Interface contacts:
Residue S135 in protein 2 is in contact with residue Q305 in protein 1 (closest heavy-atom distance 3.1 Å).
Residue A112 in protein 2 contacts residue P269 in protein 1 (closest heavy-atom distance 3.8 Å).
Residue H144 in protein 2 is in contact with residue S310 in protein 1 (closest heavy-atom distance 3.3 Å).
Residue F191 in protein 2 contacts residue H306 in protein 1 (closest heavy-atom distance 3.7 Å).
Residue R192 in protein 2 is in contact with residue E299 in protein 1 (closest heavy-atom distance 3.5 Å).
Residue H144 in protein 2 contacts residue E314 in protein 1 (closest heavy-atom distance 2.6 Å).
Residue L340 in protein 2 contacts residue V340 in protein 1 (closest heavy-atom distance 3.2 Å).
Residue Q343 in protein 2 is in contact with residue G342 in protein 1 (closest heavy-atom distance 3.0 Å).
Residue R124 in protein 2 interacts with residue A354 in protein 1 (closest heavy-atom distance 3.6 Å).
Residue M230 in protein 2 interacts with residue L261 in protein 1 (closest heavy-atom distance 3.6 Å).
Residue S344 in protein 2 interacts with residue I346 in protein 1 (closest heavy-atom distance 3.2 Å).
Residue A141 in protein 2 is in contact with residue Y341 in protein 1 (closest heavy-atom distance 3.1 Å).
Residue P317 in protein 2 interacts with residue R250 in protein 1 (closest heavy-atom distance 3.8 Å).
Residue P110 in protein 2 is in contact with residue L270 in protein 1 (closest heavy-atom distance 3.7 Å).
Residue H144 in protein 2 interacts with residue M335 in protein 1 (closest heavy-atom distance 3.5 Å).
Residue H90 in protein 2 interacts with residue R271 in protein 1 (closest heavy-atom distance 3.4 Å).
Residue D214 in protein 2 is in contact with residue I251 in protein 1 (closest heavy-atom distance 3.3 Å).
Residue Y142 in protein 2 interacts with residue K337 in protein 1 (closest heavy-atom distance 2.6 Å).
Residue H144 in protein 2 is in contact with residue C313 in protein 1 (closest heavy-atom distance 3.8 Å).
Residue D136 in protein 2 is in contact with residue Y350 in protein 1 (closest heavy-atom distance 2.4 Å).
Residue Y142 in protein 2 contacts residue H306 in protein 1 (closest heavy-atom distance 3.6 Å).
Residue V132 in protein 2 is in contact with residue Y350 in protein 1 (closest heavy-atom distance 3.6 Å).
Residue R124 in protein 2 contacts residue L355 in protein 1 (closest heavy-atom distance 3.1 Å).
Residue I111 in protein 2 interacts with residue P269 in protein 1 (closest heavy-atom distance 3.7 Å).
Residue T128 in protein 2 contacts residue A354 in protein 1 (closest heavy-atom distance 3.6 Å).
Residue E127 in protein 2 interacts with residue L355 in protein 1 (closest heavy-atom distance 3.6 Å).
Residue R336 in protein 2 is in contact with residue Y341 in protein 1 (closest heavy-atom distance 3.7 Å).
Residue L125 in protein 2 contacts residue A354 in protein 1 (closest heavy-atom distance 3.8 Å).
Residue I217 in protein 2 interacts with residue I254 in protein 1 (closest heavy-atom distance 3.6 Å).
Residue M315 in protein 2 contacts residue R250 in protein 1 (closest heavy-atom distance 3.8 Å).
Residue S344 in protein 2 interacts with residue A351 in protein 1 (closest heavy-atom distance 3.2 Å).
Residue A221 in protein 2 interacts with residue I254 in protein 1 (closest heavy-atom distance 3.5 Å).
Residue M315 in protein 2 contacts residue N253 in protein 1 (closest heavy-atom distance 3.6 Å).
Residue P110 in protein 2 contacts residue F272 in protein 1 (closest heavy-atom distance 3.6 Å).
Residue T139 in protein 2 contacts residue M309 in protein 1 (closest heavy-atom distance 3.7 Å).
Residue R130 in protein 2 contacts residue R298 in protein 1 (closest heavy-atom distance 3.3 Å).
Residue F349 in protein 2 is in contact with residue L343 in protein 1 (closest heavy-atom distance 3.8 Å).
Residue Q343 in protein 2 is in contact with residue L343 in protein 1 (closest heavy-atom distance 3.4 Å).
Residue Q343 in protein 2 interacts with residue A351 in protein 1 (closest heavy-atom distance 3.0 Å).
Residue L140 in protein 2 contacts residue K337 in protein 1 (closest heavy-atom distance 3.6 Å).
Residue I111 in protein 2 contacts residue L270 in protein 1 (closest heavy-atom distance 3.7 Å).
Residue M230 in protein 2 interacts with residue F258 in protein 1 (closest heavy-atom distance 3.8 Å).
Residue P147 in protein 2 contacts residue E314 in protein 1 (closest heavy-atom distance 3.3 Å).
Residue P110 in protein 2 interacts with residue H280 in protein 1 (closest heavy-atom distance 3.6 Å).
Residue H271 in protein 2 contacts residue S352 in protein 1 (closest heavy-atom distance 3.3 Å).
Residue Y142 in protein 2 is in contact with residue M335 in protein 1 (closest heavy-atom distance 3.7 Å).
Residue D109 in protein 2 interacts with residue Y277 in protein 1 (closest heavy-atom distance 3.2 Å).
Residue I217 in protein 2 interacts with residue F258 in protein 1 (closest heavy-atom distance 3.7 Å).
Residue L340 in protein 2 interacts with residue S345 in protein 1 (closest heavy-atom distance 3.7 Å).
Residue Q343 in protein 2 interacts with residue S345 in protein 1 (closest heavy-atom distance 2.5 Å).
Residue H144 in protein 2 contacts residue Y331 in protein 1 (closest heavy-atom distance 3.4 Å).
Residue L224 in protein 2 interacts with residue L261 in protein 1 (closest heavy-atom distance 3.7 Å).
Residue A221 in protein 2 interacts with residue F258 in protein 1 (closest heavy-atom distance 3.7 Å).
Residue M133 in protein 2 contacts residue Y350 in protein 1 (closest heavy-atom distance 3.2 Å).
Residue T128 in protein 2 contacts residue L355 in protein 1 (closest heavy-atom distance 3.0 Å).
Residue M138 in protein 2 is in contact with residue L302 in protein 1 (closest heavy-atom distance 3.6 Å).
Residue Y142 in protein 2 is in contact with residue S310 in protein 1 (closest heavy-atom distance 2.9 Å).
Residue F191 in protein 2 interacts with residue M303 in protein 1 (closest heavy-atom distance 3.6 Å).
Residue M133 in protein 2 contacts residue I346 in protein 1 (closest heavy-atom distance 3.7 Å).
Residue F191 in protein 2 is in contact with residue L302 in protein 1 (closest heavy-atom distance 3.6 Å).

Sequence of protein 1:
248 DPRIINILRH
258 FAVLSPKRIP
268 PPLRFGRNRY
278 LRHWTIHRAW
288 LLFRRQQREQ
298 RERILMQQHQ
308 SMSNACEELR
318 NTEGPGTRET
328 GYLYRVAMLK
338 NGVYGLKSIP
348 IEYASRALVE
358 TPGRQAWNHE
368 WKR

Sequence of protein 2:
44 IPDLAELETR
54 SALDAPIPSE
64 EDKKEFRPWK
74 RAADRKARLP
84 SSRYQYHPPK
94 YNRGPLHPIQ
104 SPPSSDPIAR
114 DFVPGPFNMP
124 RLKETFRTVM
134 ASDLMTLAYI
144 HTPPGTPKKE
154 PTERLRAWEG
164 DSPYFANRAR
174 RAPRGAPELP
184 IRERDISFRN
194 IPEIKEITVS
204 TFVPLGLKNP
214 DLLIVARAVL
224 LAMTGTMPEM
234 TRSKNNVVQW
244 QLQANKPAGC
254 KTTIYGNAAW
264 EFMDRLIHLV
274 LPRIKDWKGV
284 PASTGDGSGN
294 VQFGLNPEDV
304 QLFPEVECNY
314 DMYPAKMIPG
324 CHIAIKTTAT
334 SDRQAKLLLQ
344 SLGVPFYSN

This data describes a binding interaction between two proteins.